Sequence of protein 1:
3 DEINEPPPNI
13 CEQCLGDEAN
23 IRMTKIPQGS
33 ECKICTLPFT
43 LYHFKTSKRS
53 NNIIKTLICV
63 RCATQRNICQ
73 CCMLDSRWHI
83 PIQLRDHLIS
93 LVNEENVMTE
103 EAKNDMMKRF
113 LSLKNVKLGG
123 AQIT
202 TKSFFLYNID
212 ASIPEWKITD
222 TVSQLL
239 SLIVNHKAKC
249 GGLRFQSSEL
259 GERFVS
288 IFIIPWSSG

Sequence of protein 2:
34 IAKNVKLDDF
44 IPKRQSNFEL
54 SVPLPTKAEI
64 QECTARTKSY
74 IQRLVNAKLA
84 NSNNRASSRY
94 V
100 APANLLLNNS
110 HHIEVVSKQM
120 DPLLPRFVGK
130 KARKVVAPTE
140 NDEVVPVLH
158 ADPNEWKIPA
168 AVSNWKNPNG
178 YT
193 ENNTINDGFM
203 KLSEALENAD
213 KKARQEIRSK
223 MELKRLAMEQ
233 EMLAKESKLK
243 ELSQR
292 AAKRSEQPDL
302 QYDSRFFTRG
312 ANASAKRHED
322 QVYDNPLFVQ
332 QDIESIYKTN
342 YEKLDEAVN

These two protein chains interact to form a complex.

Interface contacts:
Residue H110 in protein 2 is in contact with residue N22 in protein 1 (closest heavy-atom distance 3.7 Å).
Residue V114 in protein 2 contacts residue K27 in protein 1 (closest heavy-atom distance 3.3 Å).
Residue L105 in protein 2 contacts residue I12 in protein 1 (closest heavy-atom distance 3.5 Å).
Residue G128 in protein 2 interacts with residue P40 in protein 1 (closest heavy-atom distance 3.7 Å).
Residue E113 in protein 2 interacts with residue R24 in protein 1 (closest heavy-atom distance 3.2 Å).
Residue K117 in protein 2 interacts with residue T26 in protein 1 (closest heavy-atom distance 4.0 Å).
Residue K117 in protein 2 contacts residue K27 in protein 1 (closest heavy-atom distance 4.5 Å).
Residue E113 in protein 2 is in contact with residue N22 in protein 1 (closest heavy-atom distance 4.3 Å).
Residue H110 in protein 2 contacts residue L17 in protein 1 (closest heavy-atom distance 3.6 Å).
Residue N107 in protein 2 is in contact with residue E14 in protein 1 (closest heavy-atom distance 3.2 Å).
Residue V127 in protein 2 interacts with residue Q30 in protein 1 (closest heavy-atom distance 4.2 Å).
Residue E113 in protein 2 interacts with residue I23 in protein 1 (closest heavy-atom distance 2.8 Å).
Residue V114 in protein 2 interacts with residue Y44 in protein 1 (closest heavy-atom distance 4.3 Å).
Residue H110 in protein 2 is in contact with residue G18 in protein 1 (closest heavy-atom distance 2.5 Å).
Residue Y73 in protein 2 contacts residue D3 in protein 1 (closest heavy-atom distance 3.6 Å).
Residue I112 in protein 2 contacts residue L17 in protein 1 (closest heavy-atom distance 4.5 Å).
Residue L105 in protein 2 contacts residue E14 in protein 1 (closest heavy-atom distance 4.5 Å).
Residue G128 in protein 2 contacts residue Q30 in protein 1 (closest heavy-atom distance 4.2 Å).
Residue H110 in protein 2 is in contact with residue E14 in protein 1 (closest heavy-atom distance 3.8 Å).
Residue H110 in protein 2 contacts residue D19 in protein 1 (closest heavy-atom distance 3.7 Å).
Residue G128 in protein 2 contacts residue G31 in protein 1 (closest heavy-atom distance 3.4 Å).
Residue V135 in protein 2 contacts residue F112 in protein 1 (closest heavy-atom distance 3.4 Å).
Residue R132 in protein 2 is in contact with residue P40 in protein 1 (closest heavy-atom distance 3.2 Å).
Residue V114 in protein 2 is in contact with residue M25 in protein 1 (closest heavy-atom distance 3.2 Å).
Residue H110 in protein 2 interacts with residue A21 in protein 1 (closest heavy-atom distance 2.2 Å).
Residue P137 in protein 2 contacts residue L115 in protein 1 (closest heavy-atom distance 3.8 Å).
Residue L106 in protein 2 contacts residue I12 in protein 1 (closest heavy-atom distance 3.1 Å).
Residue L106 in protein 2 is in contact with residue N11 in protein 1 (closest heavy-atom distance 4.3 Å).
Residue V115 in protein 2 is in contact with residue M25 in protein 1 (closest heavy-atom distance 2.9 Å).
Residue A136 in protein 2 contacts residue F112 in protein 1 (closest heavy-atom distance 3.9 Å).
Residue I112 in protein 2 is in contact with residue M25 in protein 1 (closest heavy-atom distance 3.5 Å).
Residue F126 in protein 2 interacts with residue Q30 in protein 1 (closest heavy-atom distance 4.1 Å).
Residue P137 in protein 2 contacts residue F112 in protein 1 (closest heavy-atom distance 3.1 Å).
Residue P137 in protein 2 is in contact with residue K116 in protein 1 (closest heavy-atom distance 4.1 Å).
Residue R76 in protein 2 contacts residue D3 in protein 1 (closest heavy-atom distance 3.6 Å).
Residue V115 in protein 2 contacts residue R24 in protein 1 (closest heavy-atom distance 3.2 Å).
Residue I112 in protein 2 contacts residue N22 in protein 1 (closest heavy-atom distance 4.3 Å).
Residue V115 in protein 2 interacts with residue T26 in protein 1 (closest heavy-atom distance 3.2 Å).
Residue I112 in protein 2 contacts residue I23 in protein 1 (closest heavy-atom distance 3.5 Å).
Residue L106 in protein 2 contacts residue C13 in protein 1 (closest heavy-atom distance 3.6 Å).
Residue H111 in protein 2 interacts with residue I23 in protein 1 (closest heavy-atom distance 4.3 Å).
Residue L106 in protein 2 contacts residue E14 in protein 1 (closest heavy-atom distance 3.4 Å).
Residue H111 in protein 2 contacts residue A21 in protein 1 (closest heavy-atom distance 4.4 Å).
Residue R132 in protein 2 is in contact with residue R111 in protein 1 (closest heavy-atom distance 4.0 Å).
Residue F126 in protein 2 contacts residue P29 in protein 1 (closest heavy-atom distance 4.0 Å).
Residue V115 in protein 2 contacts residue K27 in protein 1 (closest heavy-atom distance 3.4 Å).
Residue E113 in protein 2 is in contact with residue M25 in protein 1 (closest heavy-atom distance 2.7 Å).
Residue N103 in protein 2 contacts residue P10 in protein 1 (closest heavy-atom distance 3.3 Å).
Residue L105 in protein 2 interacts with residue C13 in protein 1 (closest heavy-atom distance 4.0 Å).
Residue V134 in protein 2 interacts with residue R111 in protein 1 (closest heavy-atom distance 4.0 Å).
Residue V135 in protein 2 is in contact with residue M108 in protein 1 (closest heavy-atom distance 4.5 Å).
Residue N103 in protein 2 contacts residue P9 in protein 1 (closest heavy-atom distance 3.7 Å).
Residue L105 in protein 2 is in contact with residue L17 in protein 1 (closest heavy-atom distance 3.5 Å).
Residue S109 in protein 2 is in contact with residue E14 in protein 1 (closest heavy-atom distance 2.7 Å).
Residue S116 in protein 2 interacts with residue K27 in protein 1 (closest heavy-atom distance 2.7 Å).
Residue H110 in protein 2 interacts with residue E20 in protein 1 (closest heavy-atom distance 2.5 Å).
Residue R132 in protein 2 is in contact with residue T38 in protein 1 (closest heavy-atom distance 4.4 Å).
Residue H111 in protein 2 is in contact with residue N22 in protein 1 (closest heavy-atom distance 4.5 Å).
Residue L77 in protein 2 contacts residue D3 in protein 1 (closest heavy-atom distance 4.4 Å).
Residue K133 in protein 2 contacts residue R111 in protein 1 (closest heavy-atom distance 3.4 Å).